Sequence of chain B:
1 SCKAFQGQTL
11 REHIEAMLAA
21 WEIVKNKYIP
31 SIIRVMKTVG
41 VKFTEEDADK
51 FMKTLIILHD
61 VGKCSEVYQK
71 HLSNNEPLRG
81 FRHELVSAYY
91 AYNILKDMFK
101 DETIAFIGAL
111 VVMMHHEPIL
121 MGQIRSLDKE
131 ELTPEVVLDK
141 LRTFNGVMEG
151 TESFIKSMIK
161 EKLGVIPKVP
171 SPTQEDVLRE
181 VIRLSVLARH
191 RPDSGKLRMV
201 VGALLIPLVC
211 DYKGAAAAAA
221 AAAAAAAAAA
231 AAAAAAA

Contacts between the two chains:
Residue I194 in chain A contacts residue R183 in chain B (closest heavy-atom distance 4.2 Å).
Residue A233 in chain A is in contact with residue P134 in chain B (closest heavy-atom distance 4.4 Å).
Residue E232 in chain A is in contact with residue L120 in chain B (closest heavy-atom distance 3.5 Å).
Residue E232 in chain A interacts with residue I124 in chain B (closest heavy-atom distance 3.9 Å).
Residue I194 in chain A is in contact with residue V186 in chain B (closest heavy-atom distance 3.2 Å).
Residue E232 in chain A is in contact with residue M121 in chain B (closest heavy-atom distance 4.6 Å).
Residue E232 in chain A is in contact with residue E135 in chain B (closest heavy-atom distance 3.9 Å).
Residue M204 in chain A interacts with residue Q123 in chain B (closest heavy-atom distance 3.4 Å).
Residue L273 in chain A contacts residue E135 in chain B (closest heavy-atom distance 3.1 Å).
Residue K286 in chain A contacts residue S126 in chain B (closest heavy-atom distance 3.8 Å).
Residue E232 in chain A is in contact with residue T133 in chain B (closest heavy-atom distance 3.1 Å).
Residue D201 in chain A interacts with residue R189 in chain B (closest heavy-atom distance 3.4 Å).
Residue F281 in chain A contacts residue T133 in chain B (closest heavy-atom distance 3.3 Å).
Residue E232 in chain A interacts with residue P134 in chain B (closest heavy-atom distance 3.4 Å).
Residue H230 in chain A interacts with residue I124 in chain B (closest heavy-atom distance 3.3 Å).
Residue M193 in chain A interacts with residue V186 in chain B (closest heavy-atom distance 4.4 Å).
Residue I285 in chain A is in contact with residue S126 in chain B (closest heavy-atom distance 3.2 Å).
Residue S198 in chain A contacts residue V186 in chain B (closest heavy-atom distance 3.3 Å).
Residue L234 in chain A contacts residue M121 in chain B (closest heavy-atom distance 3.9 Å).
Residue L197 in chain A is in contact with residue V186 in chain B (closest heavy-atom distance 3.7 Å).
Residue I194 in chain A contacts residue I182 in chain B (closest heavy-atom distance 3.6 Å).
Residue E235 in chain A interacts with residue E135 in chain B (closest heavy-atom distance 3.0 Å).
Residue D201 in chain A contacts residue M121 in chain B (closest heavy-atom distance 3.5 Å).
Residue A233 in chain A contacts residue M121 in chain B (closest heavy-atom distance 3.7 Å).
Residue H230 in chain A is in contact with residue G122 in chain B (closest heavy-atom distance 4.1 Å).
Residue E232 in chain A contacts residue L132 in chain B (closest heavy-atom distance 3.5 Å).
Residue E235 in chain A contacts residue L138 in chain B (closest heavy-atom distance 4.6 Å).
Residue K31 in chain A interacts with residue E102 in chain B (closest heavy-atom distance 4.0 Å).
Residue S198 in chain A contacts residue H190 in chain B (closest heavy-atom distance 4.1 Å).
Residue H230 in chain A interacts with residue S126 in chain B (closest heavy-atom distance 4.7 Å).
Residue L234 in chain A interacts with residue I182 in chain B (closest heavy-atom distance 3.6 Å).
Residue K200 in chain A interacts with residue H190 in chain B (closest heavy-atom distance 3.5 Å).
Residue E232 in chain A interacts with residue G122 in chain B (closest heavy-atom distance 3.4 Å).
Residue I26 in chain A contacts residue H190 in chain B (closest heavy-atom distance 4.4 Å).
Residue F281 in chain A interacts with residue I124 in chain B (closest heavy-atom distance 3.6 Å).
Residue D201 in chain A interacts with residue Q123 in chain B (closest heavy-atom distance 3.1 Å).
Residue Y282 in chain A contacts residue K129 in chain B (closest heavy-atom distance 4.2 Å).
Residue L197 in chain A is in contact with residue H190 in chain B (closest heavy-atom distance 3.0 Å).
Residue K277 in chain A interacts with residue V136 in chain B (closest heavy-atom distance 3.5 Å).
Residue I26 in chain A interacts with residue R191 in chain B (closest heavy-atom distance 4.0 Å).
Residue S231 in chain A interacts with residue Q123 in chain B (closest heavy-atom distance 4.2 Å).
Residue S231 in chain A interacts with residue G122 in chain B (closest heavy-atom distance 4.4 Å).
Residue L229 in chain A contacts residue I124 in chain B (closest heavy-atom distance 4.7 Å).
Residue R27 in chain A contacts residue P192 in chain B (closest heavy-atom distance 3.6 Å).
Residue W274 in chain A contacts residue L138 in chain B (closest heavy-atom distance 3.5 Å).
Residue I285 in chain A contacts residue I124 in chain B (closest heavy-atom distance 3.8 Å).
Residue I285 in chain A contacts residue L127 in chain B (closest heavy-atom distance 4.6 Å).
Residue R278 in chain A is in contact with residue D139 in chain B (closest heavy-atom distance 3.1 Å).
Residue R278 in chain A interacts with residue V136 in chain B (closest heavy-atom distance 3.3 Å).
Residue D289 in chain A interacts with residue S126 in chain B (closest heavy-atom distance 4.5 Å).
Residue H230 in chain A contacts residue R125 in chain B (closest heavy-atom distance 3.0 Å).
Residue W274 in chain A contacts residue E135 in chain B (closest heavy-atom distance 3.6 Å).
Residue D201 in chain A is in contact with residue H190 in chain B (closest heavy-atom distance 3.2 Å).
Residue F281 in chain A interacts with residue D128 in chain B (closest heavy-atom distance 3.1 Å).
Residue K277 in chain A interacts with residue E135 in chain B (closest heavy-atom distance 3.2 Å).
Residue I26 in chain A contacts residue P192 in chain B (closest heavy-atom distance 3.7 Å).
Residue Y282 in chain A contacts residue L127 in chain B (closest heavy-atom distance 3.8 Å).
Residue H230 in chain A is in contact with residue Q123 in chain B (closest heavy-atom distance 3.0 Å).
Residue I194 in chain A interacts with residue R179 in chain B (closest heavy-atom distance 4.4 Å).
Residue Y282 in chain A contacts residue D128 in chain B (closest heavy-atom distance 3.4 Å).

This data describes a binding interaction between two proteins.

Sequence of chain A:
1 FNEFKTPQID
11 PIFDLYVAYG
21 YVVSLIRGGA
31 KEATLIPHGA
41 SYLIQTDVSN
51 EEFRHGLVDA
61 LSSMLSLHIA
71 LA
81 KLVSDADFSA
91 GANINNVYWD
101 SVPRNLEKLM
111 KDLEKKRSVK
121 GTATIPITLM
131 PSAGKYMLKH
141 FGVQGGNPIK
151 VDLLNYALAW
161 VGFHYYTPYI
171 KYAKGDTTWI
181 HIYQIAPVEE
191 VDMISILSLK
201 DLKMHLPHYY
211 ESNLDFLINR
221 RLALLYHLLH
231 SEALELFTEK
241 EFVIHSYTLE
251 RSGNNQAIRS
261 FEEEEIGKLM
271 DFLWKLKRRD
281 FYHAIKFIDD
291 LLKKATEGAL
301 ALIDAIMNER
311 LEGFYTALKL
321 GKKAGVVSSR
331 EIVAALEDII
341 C